Sequence of the first protein:
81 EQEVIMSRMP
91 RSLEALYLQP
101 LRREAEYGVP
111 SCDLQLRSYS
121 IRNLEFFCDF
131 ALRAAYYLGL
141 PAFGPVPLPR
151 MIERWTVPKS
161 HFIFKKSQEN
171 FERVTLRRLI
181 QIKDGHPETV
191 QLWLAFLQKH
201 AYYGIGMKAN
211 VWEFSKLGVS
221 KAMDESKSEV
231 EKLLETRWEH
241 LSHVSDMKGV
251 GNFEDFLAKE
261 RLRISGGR

Sequence of the second protein:
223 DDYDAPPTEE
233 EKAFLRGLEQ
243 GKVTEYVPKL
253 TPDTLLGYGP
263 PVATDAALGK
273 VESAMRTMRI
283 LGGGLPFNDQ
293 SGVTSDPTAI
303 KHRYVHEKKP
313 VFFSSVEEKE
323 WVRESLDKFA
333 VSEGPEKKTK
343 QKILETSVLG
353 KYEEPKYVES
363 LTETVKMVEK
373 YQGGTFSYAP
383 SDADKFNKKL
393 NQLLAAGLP

The following describes two proteins that form a bound complex.

Residue-level contacts at the interface:
Residue I264 in the first protein is in contact with residue G286 in the second protein (closest heavy-atom distance 3.4 Å).
Residue W238 in the first protein interacts with residue P337 in the second protein (closest heavy-atom distance 3.1 Å).
Residue H240 in the first protein contacts residue F314 in the second protein (closest heavy-atom distance 3.3 Å).
Residue K227 in the first protein is in contact with residue Q343 in the second protein (closest heavy-atom distance 3.6 Å).
Residue H243 in the first protein is in contact with residue P312 in the second protein (closest heavy-atom distance 3.7 Å).
Residue F196 in the first protein interacts with residue L252 in the second protein (closest heavy-atom distance 3.4 Å).
Residue M247 in the first protein interacts with residue T341 in the second protein (closest heavy-atom distance 3.2 Å).
Residue D255 in the first protein interacts with residue S383 in the second protein (closest heavy-atom distance 2.7 Å).
Residue Q191 in the first protein is in contact with residue G271 in the second protein (closest heavy-atom distance 2.9 Å).
Residue L233 in the first protein is in contact with residue A269 in the second protein (closest heavy-atom distance 3.4 Å).
Residue S242 in the first protein is in contact with residue S334 in the second protein (closest heavy-atom distance 3.3 Å).
Residue G249 in the first protein contacts residue K310 in the second protein (closest heavy-atom distance 2.9 Å).
Residue Q191 in the first protein interacts with residue T266 in the second protein (closest heavy-atom distance 2.9 Å).
Residue L257 in the first protein is in contact with residue L283 in the second protein (closest heavy-atom distance 3.5 Å).
Residue V250 in the first protein is in contact with residue P312 in the second protein (closest heavy-atom distance 3.6 Å).
Residue Q191 in the first protein contacts residue V264 in the second protein (closest heavy-atom distance 3.6 Å).
Residue W238 in the first protein contacts residue M280 in the second protein (closest heavy-atom distance 3.6 Å).
Residue Q191 in the first protein is in contact with residue L270 in the second protein (closest heavy-atom distance 3.5 Å).
Residue H240 in the first protein is in contact with residue F315 in the second protein (closest heavy-atom distance 2.6 Å).
Residue S242 in the first protein is in contact with residue F315 in the second protein (closest heavy-atom distance 3.3 Å).
Residue G249 in the first protein is in contact with residue E309 in the second protein (closest heavy-atom distance 3.2 Å).
Residue H240 in the first protein contacts residue S316 in the second protein (closest heavy-atom distance 3.7 Å).
Residue H240 in the first protein is in contact with residue V313 in the second protein (closest heavy-atom distance 3.5 Å).
Residue H243 in the first protein interacts with residue S334 in the second protein (closest heavy-atom distance 3.2 Å).
Residue L241 in the first protein interacts with residue P312 in the second protein (closest heavy-atom distance 3.5 Å).
Residue R237 in the first protein is in contact with residue M280 in the second protein (closest heavy-atom distance 3.7 Å).
Residue K199 in the first protein is in contact with residue Q292 in the second protein (closest heavy-atom distance 3.4 Å).
Residue S245 in the first protein contacts residue E338 in the second protein (closest heavy-atom distance 3.1 Å).
Residue E260 in the first protein is in contact with residue I282 in the second protein (closest heavy-atom distance 3.6 Å).
Residue R263 in the first protein contacts residue G285 in the second protein (closest heavy-atom distance 2.9 Å).
Residue M223 in the first protein contacts residue L351 in the second protein (closest heavy-atom distance 3.1 Å).
Residue D246 in the first protein interacts with residue E338 in the second protein (closest heavy-atom distance 3.1 Å).
Residue F253 in the first protein contacts residue K344 in the second protein (closest heavy-atom distance 3.7 Å).
Residue E213 in the first protein interacts with residue T266 in the second protein (closest heavy-atom distance 3.4 Å).
Residue S215 in the first protein interacts with residue D267 in the second protein (closest heavy-atom distance 3.2 Å).
Residue S242 in the first protein is in contact with residue V313 in the second protein (closest heavy-atom distance 2.9 Å).
Residue D255 in the first protein contacts residue A381 in the second protein (closest heavy-atom distance 3.6 Å).
Residue L241 in the first protein interacts with residue V313 in the second protein (closest heavy-atom distance 3.7 Å).
Residue M247 in the first protein contacts residue P312 in the second protein (closest heavy-atom distance 3.6 Å).
Residue R261 in the first protein contacts residue R278 in the second protein (closest heavy-atom distance 3.4 Å).
Residue K259 in the first protein interacts with residue D384 in the second protein (closest heavy-atom distance 3.0 Å).
Residue Q191 in the first protein contacts residue P262 in the second protein (closest heavy-atom distance 3.6 Å).
Residue Q198 in the first protein contacts residue Y260 in the second protein (closest heavy-atom distance 2.6 Å).
Residue S226 in the first protein is in contact with residue K272 in the second protein (closest heavy-atom distance 3.7 Å).
Residue R237 in the first protein interacts with residue L258 in the second protein (closest heavy-atom distance 3.4 Å).
Residue H243 in the first protein is in contact with residue T341 in the second protein (closest heavy-atom distance 3.0 Å).
Residue V230 in the first protein is in contact with residue K272 in the second protein (closest heavy-atom distance 3.4 Å).
Residue K248 in the first protein is in contact with residue K310 in the second protein (closest heavy-atom distance 3.7 Å).
Residue V244 in the first protein contacts residue Y306 in the second protein (closest heavy-atom distance 3.0 Å).
Residue E229 in the first protein contacts residue A269 in the second protein (closest heavy-atom distance 3.6 Å).
Residue K199 in the first protein is in contact with residue T256 in the second protein (closest heavy-atom distance 3.5 Å).
Residue K259 in the first protein interacts with residue S383 in the second protein (closest heavy-atom distance 3.5 Å).
Residue L241 in the first protein is in contact with residue M280 in the second protein (closest heavy-atom distance 3.6 Å).
Residue L241 in the first protein is in contact with residue G336 in the second protein (closest heavy-atom distance 3.4 Å).
Residue H243 in the first protein contacts residue E338 in the second protein (closest heavy-atom distance 3.3 Å).
Residue L241 in the first protein contacts residue P337 in the second protein (closest heavy-atom distance 3.3 Å).
Residue S242 in the first protein interacts with residue P312 in the second protein (closest heavy-atom distance 3.5 Å).
Residue N252 in the first protein contacts residue P382 in the second protein (closest heavy-atom distance 3.5 Å).
Residue E213 in the first protein contacts residue D267 in the second protein (closest heavy-atom distance 2.7 Å).
Residue A195 in the first protein is in contact with residue G261 in the second protein (closest heavy-atom distance 3.5 Å).